Sequence of protein 1:
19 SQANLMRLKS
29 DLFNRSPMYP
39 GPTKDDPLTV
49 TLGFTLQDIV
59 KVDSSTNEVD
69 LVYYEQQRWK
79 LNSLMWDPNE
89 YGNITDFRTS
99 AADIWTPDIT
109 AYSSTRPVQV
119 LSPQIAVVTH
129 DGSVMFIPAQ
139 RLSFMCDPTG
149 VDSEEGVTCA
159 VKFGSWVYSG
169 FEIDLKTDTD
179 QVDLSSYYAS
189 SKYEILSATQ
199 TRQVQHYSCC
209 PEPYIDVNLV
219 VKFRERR

The following describes two proteins that form a bound complex.

Interface contacts:
Residue E210 in protein 1 is in contact with residue N11 in protein 2 (closest heavy-atom distance 3.8 Å).
Residue E170 in protein 1 interacts with residue N11 in protein 2 (closest heavy-atom distance 4.3 Å).
Residue S163 in protein 1 contacts residue A7 in protein 2 (closest heavy-atom distance 4.3 Å).
Residue S167 in protein 1 interacts with residue A7 in protein 2 (closest heavy-atom distance 4.9 Å).
Residue Y110 in protein 1 interacts with residue H5 in protein 2 (closest heavy-atom distance 3.1 Å).
Residue Y205 in protein 1 is in contact with residue C2 in protein 2 (closest heavy-atom distance 3.3 Å).
Residue Y212 in protein 1 interacts with residue C8 in protein 2 (closest heavy-atom distance 3.3 Å).
Residue Y205 in protein 1 interacts with residue C8 in protein 2 (closest heavy-atom distance 3.6 Å).
Residue Y212 in protein 1 contacts residue N12 in protein 2 (closest heavy-atom distance 3.8 Å).
Residue C208 in protein 1 is in contact with residue C2 in protein 2 (closest heavy-atom distance 4.0 Å).
Residue K42 in protein 1 interacts with residue N11 in protein 2 (closest heavy-atom distance 4.7 Å).
Residue C208 in protein 1 contacts residue I15 in protein 2 (closest heavy-atom distance 4.7 Å).
Residue C207 in protein 1 interacts with residue N12 in protein 2 (closest heavy-atom distance 4.8 Å).
Residue Y205 in protein 1 interacts with residue G1 in protein 2 (closest heavy-atom distance 3.5 Å).
Residue C207 in protein 1 contacts residue C2 in protein 2 (closest heavy-atom distance 3.4 Å).
Residue C207 in protein 1 is in contact with residue I15 in protein 2 (closest heavy-atom distance 4.2 Å).
Residue Y110 in protein 1 contacts residue P6 in protein 2 (closest heavy-atom distance 4.5 Å).
Residue Y212 in protein 1 interacts with residue N11 in protein 2 (closest heavy-atom distance 3.1 Å).
Residue C207 in protein 1 is in contact with residue C8 in protein 2 (closest heavy-atom distance 4.8 Å).
Residue W164 in protein 1 contacts residue A7 in protein 2 (closest heavy-atom distance 3.5 Å).
Residue S163 in protein 1 interacts with residue H5 in protein 2 (closest heavy-atom distance 4.8 Å).
Residue C208 in protein 1 is in contact with residue C8 in protein 2 (closest heavy-atom distance 4.2 Å).
Residue E210 in protein 1 is in contact with residue N12 in protein 2 (closest heavy-atom distance 2.9 Å).
Residue Y205 in protein 1 is in contact with residue H5 in protein 2 (closest heavy-atom distance 3.3 Å).
Residue Y166 in protein 1 interacts with residue A7 in protein 2 (closest heavy-atom distance 4.2 Å).
Residue V165 in protein 1 interacts with residue N11 in protein 2 (closest heavy-atom distance 4.4 Å).
Residue V165 in protein 1 is in contact with residue A7 in protein 2 (closest heavy-atom distance 3.9 Å).
Residue C208 in protein 1 interacts with residue N12 in protein 2 (closest heavy-atom distance 3.4 Å).
Residue Y110 in protein 1 is in contact with residue A7 in protein 2 (closest heavy-atom distance 4.9 Å).
Residue W164 in protein 1 interacts with residue P6 in protein 2 (closest heavy-atom distance 3.7 Å).
Residue Y212 in protein 1 contacts residue H5 in protein 2 (closest heavy-atom distance 3.8 Å).
Residue E210 in protein 1 contacts residue C8 in protein 2 (closest heavy-atom distance 4.4 Å).
Residue S167 in protein 1 interacts with residue N11 in protein 2 (closest heavy-atom distance 3.8 Å).
Residue Y212 in protein 1 contacts residue A7 in protein 2 (closest heavy-atom distance 3.7 Å).

Sequence of protein 2:
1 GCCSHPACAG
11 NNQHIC